Sequence of protein 2:
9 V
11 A

Sequence of protein 1:
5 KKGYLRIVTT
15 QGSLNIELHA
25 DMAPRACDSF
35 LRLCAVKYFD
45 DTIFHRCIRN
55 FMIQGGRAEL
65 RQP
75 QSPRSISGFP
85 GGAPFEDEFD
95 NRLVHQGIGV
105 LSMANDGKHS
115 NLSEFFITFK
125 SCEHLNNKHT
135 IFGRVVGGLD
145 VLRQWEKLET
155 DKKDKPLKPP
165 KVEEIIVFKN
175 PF

Residue-level contacts at the interface:
Residue R50 in protein 1 interacts with residue V9 in protein 2 (closest heavy-atom distance 4.2 Å).

This data describes a binding interaction between two proteins.